These two protein chains interact to form a complex.

Interface contacts:
Residue L56 in protein 2 is in contact with residue Y51 in protein 1 (closest heavy-atom distance 3.4 Å).
Residue L31 in protein 2 interacts with residue L31 in protein 1 (closest heavy-atom distance 4.1 Å).
Residue N24 in protein 2 interacts with residue Q20 in protein 1 (closest heavy-atom distance 3.0 Å).
Residue L27 in protein 2 interacts with residue L27 in protein 1 (closest heavy-atom distance 3.7 Å).
Residue L52 in protein 2 is in contact with residue Y51 in protein 1 (closest heavy-atom distance 3.8 Å).
Residue T30 in protein 2 contacts residue L31 in protein 1 (closest heavy-atom distance 4.1 Å).
Residue E37 in protein 2 contacts residue L38 in protein 1 (closest heavy-atom distance 3.6 Å).
Residue L27 in protein 2 contacts residue N24 in protein 1 (closest heavy-atom distance 3.4 Å).
Residue K34 in protein 2 contacts residue E35 in protein 1 (closest heavy-atom distance 2.8 Å).
Residue E13 in protein 2 is in contact with residue C10 in protein 1 (closest heavy-atom distance 3.6 Å).
Residue H42 in protein 2 contacts residue E37 in protein 1 (closest heavy-atom distance 3.2 Å).
Residue Q16 in protein 2 contacts residue L17 in protein 1 (closest heavy-atom distance 3.9 Å).
Residue E44 in protein 2 contacts residue R49 in protein 1 (closest heavy-atom distance 2.8 Å).
Residue L41 in protein 2 is in contact with residue L38 in protein 1 (closest heavy-atom distance 4.0 Å).
Residue Q28 in protein 2 is in contact with residue L27 in protein 1 (closest heavy-atom distance 3.7 Å).
Residue Q28 in protein 2 interacts with residue R23 in protein 1 (closest heavy-atom distance 2.6 Å).
Residue E13 in protein 2 contacts residue E14 in protein 1 (closest heavy-atom distance 2.6 Å).
Residue L17 in protein 2 contacts residue Q16 in protein 1 (closest heavy-atom distance 3.9 Å).
Residue L27 in protein 2 is in contact with residue Q28 in protein 1 (closest heavy-atom distance 3.9 Å).
Residue L52 in protein 2 is in contact with residue L52 in protein 1 (closest heavy-atom distance 3.6 Å).
Residue Q20 in protein 2 contacts residue N24 in protein 1 (closest heavy-atom distance 3.3 Å).
Residue K34 in protein 2 is in contact with residue L38 in protein 1 (closest heavy-atom distance 3.6 Å).
Residue C10 in protein 2 interacts with residue E13 in protein 1 (closest heavy-atom distance 4.1 Å).
Residue L38 in protein 2 contacts residue L38 in protein 1 (closest heavy-atom distance 3.7 Å).
Residue L38 in protein 2 is in contact with residue K34 in protein 1 (closest heavy-atom distance 3.6 Å).
Residue L31 in protein 2 contacts residue L27 in protein 1 (closest heavy-atom distance 3.9 Å).
Residue K34 in protein 2 contacts residue L31 in protein 1 (closest heavy-atom distance 4.1 Å).
Residue L31 in protein 2 contacts residue T30 in protein 1 (closest heavy-atom distance 3.9 Å).
Residue E13 in protein 2 interacts with residue L17 in protein 1 (closest heavy-atom distance 3.8 Å).
Residue Q20 in protein 2 contacts residue Q20 in protein 1 (closest heavy-atom distance 3.5 Å).
Residue L27 in protein 2 contacts residue L31 in protein 1 (closest heavy-atom distance 3.7 Å).
Residue C10 in protein 2 interacts with residue C10 in protein 1 (closest heavy-atom distance 3.8 Å).
Residue L38 in protein 2 contacts residue L41 in protein 1 (closest heavy-atom distance 3.7 Å).
Residue E14 in protein 2 contacts residue E13 in protein 1 (closest heavy-atom distance 2.6 Å).
Residue N45 in protein 2 is in contact with residue E44 in protein 1 (closest heavy-atom distance 3.7 Å).
Residue R49 in protein 2 contacts residue L48 in protein 1 (closest heavy-atom distance 4.1 Å).
Residue N24 in protein 2 contacts residue R23 in protein 1 (closest heavy-atom distance 3.4 Å).
Residue R49 in protein 2 is in contact with residue E44 in protein 1 (closest heavy-atom distance 3.6 Å).
Residue L41 in protein 2 contacts residue L41 in protein 1 (closest heavy-atom distance 3.9 Å).
Residue E37 in protein 2 interacts with residue H42 in protein 1 (closest heavy-atom distance 3.1 Å).
Residue L17 in protein 2 interacts with residue E13 in protein 1 (closest heavy-atom distance 4.0 Å).
Residue L52 in protein 2 is in contact with residue L48 in protein 1 (closest heavy-atom distance 3.9 Å).
Residue L31 in protein 2 contacts residue K34 in protein 1 (closest heavy-atom distance 3.8 Å).
Residue Q20 in protein 2 is in contact with residue L21 in protein 1 (closest heavy-atom distance 3.7 Å).
Residue N45 in protein 2 is in contact with residue L48 in protein 1 (closest heavy-atom distance 3.8 Å).
Residue E44 in protein 2 interacts with residue N45 in protein 1 (closest heavy-atom distance 3.2 Å).
Residue Y51 in protein 2 interacts with residue L52 in protein 1 (closest heavy-atom distance 3.7 Å).
Residue L41 in protein 2 is in contact with residue N45 in protein 1 (closest heavy-atom distance 4.1 Å).
Residue N45 in protein 2 is in contact with residue L41 in protein 1 (closest heavy-atom distance 3.2 Å).
Residue H42 in protein 2 contacts residue L41 in protein 1 (closest heavy-atom distance 3.6 Å).
Residue L21 in protein 2 contacts residue Q20 in protein 1 (closest heavy-atom distance 3.7 Å).
Residue E35 in protein 2 contacts residue K34 in protein 1 (closest heavy-atom distance 2.7 Å).
Residue L38 in protein 2 is in contact with residue E37 in protein 1 (closest heavy-atom distance 3.6 Å).
Residue L48 in protein 2 contacts residue L48 in protein 1 (closest heavy-atom distance 3.9 Å).
Residue N45 in protein 2 interacts with residue N45 in protein 1 (closest heavy-atom distance 2.7 Å).
Residue L48 in protein 2 interacts with residue L52 in protein 1 (closest heavy-atom distance 3.8 Å).
Residue L17 in protein 2 is in contact with residue L17 in protein 1 (closest heavy-atom distance 3.8 Å).
Residue L41 in protein 2 is in contact with residue H42 in protein 1 (closest heavy-atom distance 3.5 Å).
Residue N24 in protein 2 is in contact with residue N24 in protein 1 (closest heavy-atom distance 2.8 Å).
Residue N24 in protein 2 interacts with residue L27 in protein 1 (closest heavy-atom distance 3.5 Å).

Sequence of protein 1:
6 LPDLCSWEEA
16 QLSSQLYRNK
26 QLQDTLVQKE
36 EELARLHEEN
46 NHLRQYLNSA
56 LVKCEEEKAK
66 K

Sequence of protein 2:
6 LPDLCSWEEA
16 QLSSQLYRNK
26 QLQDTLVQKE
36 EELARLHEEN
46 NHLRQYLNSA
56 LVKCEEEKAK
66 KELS